Residue-level contacts at the interface:
Residue W169 in chain B contacts residue G10 in chain A (closest heavy-atom distance 4.3 Å).
Residue P167 in chain B contacts residue G10 in chain A (closest heavy-atom distance 3.9 Å).
Residue P167 in chain B interacts with residue R9 in chain A (closest heavy-atom distance 4.8 Å).
Residue W169 in chain B is in contact with residue R23 in chain A (closest heavy-atom distance 4.5 Å).
Residue G166 in chain B is in contact with residue R9 in chain A (closest heavy-atom distance 3.9 Å).
Residue W169 in chain B contacts residue I12 in chain A (closest heavy-atom distance 3.6 Å).
Residue K164 in chain B is in contact with residue R9 in chain A (closest heavy-atom distance 3.6 Å).

This data describes a binding interaction between two proteins.

Sequence of chain B:
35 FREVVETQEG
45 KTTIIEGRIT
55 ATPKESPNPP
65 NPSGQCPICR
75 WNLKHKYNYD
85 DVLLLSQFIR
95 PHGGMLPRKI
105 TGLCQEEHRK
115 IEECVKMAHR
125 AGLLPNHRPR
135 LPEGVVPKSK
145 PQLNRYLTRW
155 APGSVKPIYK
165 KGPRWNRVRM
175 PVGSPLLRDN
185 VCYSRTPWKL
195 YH

Sequence of chain A:
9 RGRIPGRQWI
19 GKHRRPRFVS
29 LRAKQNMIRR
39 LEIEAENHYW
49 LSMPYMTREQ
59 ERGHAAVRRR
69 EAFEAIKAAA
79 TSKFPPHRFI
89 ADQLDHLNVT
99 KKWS